Sequence of chain A:
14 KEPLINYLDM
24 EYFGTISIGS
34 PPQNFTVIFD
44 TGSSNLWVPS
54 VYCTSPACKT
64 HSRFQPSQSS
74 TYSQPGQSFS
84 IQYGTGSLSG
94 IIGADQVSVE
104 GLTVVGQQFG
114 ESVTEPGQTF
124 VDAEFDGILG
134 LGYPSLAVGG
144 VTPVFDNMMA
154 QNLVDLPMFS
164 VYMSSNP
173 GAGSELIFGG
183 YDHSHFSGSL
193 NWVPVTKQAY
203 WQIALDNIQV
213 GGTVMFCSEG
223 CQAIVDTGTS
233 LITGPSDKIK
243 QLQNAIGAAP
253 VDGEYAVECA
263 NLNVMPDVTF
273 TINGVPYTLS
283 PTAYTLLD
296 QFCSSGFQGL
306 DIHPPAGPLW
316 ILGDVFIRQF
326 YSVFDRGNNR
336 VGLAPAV

Residue-level contacts at the interface:
Residue T28 in chain A contacts residue V6 in chain B (closest heavy-atom distance 4.9 Å).
Residue I179 in chain A interacts with residue V6 in chain B (closest heavy-atom distance 5.0 Å).
Residue F26 in chain A interacts with residue R9 in chain B (closest heavy-atom distance 2.8 Å).
Residue A174 in chain A is in contact with residue L8 in chain B (closest heavy-atom distance 4.1 Å).
Residue G182 in chain A interacts with residue L3 in chain B (closest heavy-atom distance 3.8 Å).
Residue G181 in chain A interacts with residue S2 in chain B (closest heavy-atom distance 4.5 Å).
Residue E177 in chain A interacts with residue V6 in chain B (closest heavy-atom distance 3.4 Å).
Residue I179 in chain A interacts with residue R5 in chain B (closest heavy-atom distance 4.3 Å).
Residue T28 in chain A is in contact with residue P7 in chain B (closest heavy-atom distance 4.9 Å).
Residue G181 in chain A is in contact with residue L3 in chain B (closest heavy-atom distance 4.4 Å).
Residue G104 in chain A interacts with residue H4 in chain B (closest heavy-atom distance 4.9 Å).
Residue G27 in chain A contacts residue V6 in chain B (closest heavy-atom distance 4.8 Å).
Residue D184 in chain A is in contact with residue L3 in chain B (closest heavy-atom distance 4.6 Å).
Residue D184 in chain A contacts residue R5 in chain B (closest heavy-atom distance 3.0 Å).
Residue E103 in chain A is in contact with residue H4 in chain B (closest heavy-atom distance 4.3 Å).
Residue F180 in chain A is in contact with residue S2 in chain B (closest heavy-atom distance 4.7 Å).
Residue E177 in chain A interacts with residue P7 in chain B (closest heavy-atom distance 4.5 Å).
Residue D158 in chain A is in contact with residue G1 in chain B (closest heavy-atom distance 3.1 Å).
Residue Y25 in chain A is in contact with residue R9 in chain B (closest heavy-atom distance 3.1 Å).
Residue F26 in chain A is in contact with residue L8 in chain B (closest heavy-atom distance 3.0 Å).
Residue Y25 in chain A interacts with residue L8 in chain B (closest heavy-atom distance 4.1 Å).
Residue F26 in chain A interacts with residue P7 in chain B (closest heavy-atom distance 3.7 Å).
Residue F180 in chain A interacts with residue L3 in chain B (closest heavy-atom distance 4.5 Å).
Residue E24 in chain A is in contact with residue R9 in chain B (closest heavy-atom distance 3.7 Å).
Residue S176 in chain A contacts residue L8 in chain B (closest heavy-atom distance 2.9 Å).
Residue L178 in chain A contacts residue R5 in chain B (closest heavy-atom distance 3.5 Å).
Residue D158 in chain A interacts with residue S2 in chain B (closest heavy-atom distance 2.7 Å).
Residue L105 in chain A contacts residue H4 in chain B (closest heavy-atom distance 3.7 Å).
Residue I179 in chain A contacts residue L3 in chain B (closest heavy-atom distance 3.9 Å).
Residue V164 in chain A interacts with residue L8 in chain B (closest heavy-atom distance 4.4 Å).
Residue F42 in chain A is in contact with residue L8 in chain B (closest heavy-atom distance 3.9 Å).
Residue G173 in chain A interacts with residue R9 in chain B (closest heavy-atom distance 4.4 Å).
Residue F180 in chain A is in contact with residue V6 in chain B (closest heavy-atom distance 4.0 Å).
Residue E177 in chain A interacts with residue L8 in chain B (closest heavy-atom distance 3.8 Å).
Residue T28 in chain A contacts residue R9 in chain B (closest heavy-atom distance 3.6 Å).
Residue L178 in chain A interacts with residue P7 in chain B (closest heavy-atom distance 4.9 Å).
Residue H187 in chain A contacts residue R5 in chain B (closest heavy-atom distance 4.8 Å).
Residue V102 in chain A interacts with residue V6 in chain B (closest heavy-atom distance 3.5 Å).
Residue I179 in chain A is in contact with residue H4 in chain B (closest heavy-atom distance 3.5 Å).
Residue G27 in chain A is in contact with residue L8 in chain B (closest heavy-atom distance 4.2 Å).
Residue Y165 in chain A is in contact with residue L8 in chain B (closest heavy-atom distance 4.5 Å).
Residue E177 in chain A is in contact with residue R5 in chain B (closest heavy-atom distance 2.8 Å).
Residue Y183 in chain A is in contact with residue L3 in chain B (closest heavy-atom distance 3.8 Å).
Residue L178 in chain A is in contact with residue V6 in chain B (closest heavy-atom distance 2.7 Å).
Residue L178 in chain A interacts with residue H4 in chain B (closest heavy-atom distance 3.6 Å).
Residue F180 in chain A contacts residue H4 in chain B (closest heavy-atom distance 3.0 Å).
Residue S176 in chain A interacts with residue V6 in chain B (closest heavy-atom distance 4.4 Å).
Residue L156 in chain A interacts with residue H4 in chain B (closest heavy-atom distance 3.6 Å).
Residue E103 in chain A interacts with residue R5 in chain B (closest heavy-atom distance 3.2 Å).
Residue V157 in chain A contacts residue H4 in chain B (closest heavy-atom distance 4.6 Å).
Residue G27 in chain A is in contact with residue P7 in chain B (closest heavy-atom distance 3.7 Å).
Residue E103 in chain A interacts with residue V6 in chain B (closest heavy-atom distance 4.1 Å).
Residue T39 in chain A interacts with residue R9 in chain B (closest heavy-atom distance 4.2 Å).
Residue L178 in chain A contacts residue L8 in chain B (closest heavy-atom distance 3.9 Å).
Residue G173 in chain A interacts with residue L8 in chain B (closest heavy-atom distance 3.4 Å).
Residue F42 in chain A interacts with residue V6 in chain B (closest heavy-atom distance 3.9 Å).
Residue G27 in chain A interacts with residue R9 in chain B (closest heavy-atom distance 4.3 Å).
Residue E103 in chain A is in contact with residue P7 in chain B (closest heavy-atom distance 4.0 Å).
Residue S176 in chain A interacts with residue P7 in chain B (closest heavy-atom distance 3.8 Å).

This data describes a binding interaction between two proteins.

Sequence of chain B:
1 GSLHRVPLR